Contacts between the two chains:
Residue G48 in the second protein interacts with residue I13 in the first protein (closest heavy-atom distance 4.8 Å).
Residue G48 in the second protein is in contact with residue F10 in the first protein (closest heavy-atom distance 3.4 Å).
Residue G50 in the second protein is in contact with residue I13 in the first protein (closest heavy-atom distance 4.9 Å).
Residue M49 in the second protein contacts residue S14 in the first protein (closest heavy-atom distance 3.7 Å).
Residue G48 in the second protein interacts with residue S14 in the first protein (closest heavy-atom distance 3.1 Å).
Residue M46 in the second protein contacts residue F10 in the first protein (closest heavy-atom distance 4.2 Å).
Residue G50 in the second protein interacts with residue S14 in the first protein (closest heavy-atom distance 3.8 Å).
Residue M49 in the second protein is in contact with residue I13 in the first protein (closest heavy-atom distance 3.5 Å).
Residue V47 in the second protein contacts residue S14 in the first protein (closest heavy-atom distance 4.8 Å).

Sequence of the second protein:
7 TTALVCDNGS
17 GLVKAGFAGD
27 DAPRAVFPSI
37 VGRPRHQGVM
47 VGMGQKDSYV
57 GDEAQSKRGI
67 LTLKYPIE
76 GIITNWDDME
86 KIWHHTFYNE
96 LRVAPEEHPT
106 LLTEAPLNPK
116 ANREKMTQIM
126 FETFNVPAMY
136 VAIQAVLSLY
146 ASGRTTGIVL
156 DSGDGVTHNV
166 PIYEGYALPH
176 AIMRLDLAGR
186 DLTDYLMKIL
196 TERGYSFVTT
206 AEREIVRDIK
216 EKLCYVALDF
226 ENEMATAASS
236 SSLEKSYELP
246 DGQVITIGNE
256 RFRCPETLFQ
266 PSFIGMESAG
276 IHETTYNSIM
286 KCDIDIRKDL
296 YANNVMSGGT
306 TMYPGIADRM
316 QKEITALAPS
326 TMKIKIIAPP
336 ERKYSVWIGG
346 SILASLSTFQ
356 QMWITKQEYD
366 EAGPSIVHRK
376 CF

These two protein chains interact to form a complex.

Sequence of the first protein:
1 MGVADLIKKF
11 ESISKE